Sequence of chain A:
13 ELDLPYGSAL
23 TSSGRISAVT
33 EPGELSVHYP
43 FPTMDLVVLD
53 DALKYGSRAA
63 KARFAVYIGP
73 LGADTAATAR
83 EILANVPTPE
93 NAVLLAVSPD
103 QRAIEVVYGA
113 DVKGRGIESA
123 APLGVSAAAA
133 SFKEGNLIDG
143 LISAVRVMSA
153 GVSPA

Sequence of chain B:
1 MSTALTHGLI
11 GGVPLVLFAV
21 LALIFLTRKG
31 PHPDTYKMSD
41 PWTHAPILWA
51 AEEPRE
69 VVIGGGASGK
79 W

Residue-level contacts at the interface:
Residue D102 in chain A contacts residue W42 in chain B (closest heavy-atom distance 2.6 Å).
Residue V108 in chain A interacts with residue A75 in chain B (closest heavy-atom distance 2.9 Å).
Residue R82 in chain A interacts with residue I71 in chain B (closest heavy-atom distance 3.4 Å).
Residue A131 in chain A is in contact with residue W79 in chain B (closest heavy-atom distance 3.6 Å).
Residue A123 in chain A interacts with residue A75 in chain B (closest heavy-atom distance 3.7 Å).
Residue V127 in chain A interacts with residue S76 in chain B (closest heavy-atom distance 3.3 Å).
Residue V68 in chain A is in contact with residue I47 in chain B (closest heavy-atom distance 3.7 Å).
Residue R82 in chain A is in contact with residue G73 in chain B (closest heavy-atom distance 3.2 Å).
Residue P44 in chain A is in contact with residue H32 in chain B (closest heavy-atom distance 3.7 Å).
Residue I106 in chain A is in contact with residue S76 in chain B (closest heavy-atom distance 3.2 Å).
Residue R60 in chain A contacts residue E53 in chain B (closest heavy-atom distance 3.5 Å).
Residue A105 in chain A interacts with residue G77 in chain B (closest heavy-atom distance 3.5 Å).
Residue R104 in chain A contacts residue W79 in chain B (closest heavy-atom distance 3.6 Å).
Residue G137 in chain A is in contact with residue M38 in chain B (closest heavy-atom distance 3.3 Å).
Residue L55 in chain A interacts with residue A50 in chain B (closest heavy-atom distance 3.6 Å).
Residue I70 in chain A interacts with residue I47 in chain B (closest heavy-atom distance 3.1 Å).
Residue R104 in chain A is in contact with residue K78 in chain B (closest heavy-atom distance 3.6 Å).
Residue K135 in chain A contacts residue W79 in chain B (closest heavy-atom distance 3.5 Å).
Residue I106 in chain A is in contact with residue W79 in chain B (closest heavy-atom distance 3.4 Å).
Residue G111 in chain A contacts residue G72 in chain B (closest heavy-atom distance 3.2 Å).
Residue L55 in chain A is in contact with residue E53 in chain B (closest heavy-atom distance 3.4 Å).
Residue P72 in chain A is in contact with residue P46 in chain B (closest heavy-atom distance 3.7 Å).
Residue E107 in chain A contacts residue S76 in chain B (closest heavy-atom distance 3.4 Å).
Residue F66 in chain A contacts residue W49 in chain B (closest heavy-atom distance 3.7 Å).
Residue D102 in chain A interacts with residue P41 in chain B (closest heavy-atom distance 3.5 Å).
Residue P42 in chain A is in contact with residue Y36 in chain B (closest heavy-atom distance 2.8 Å).
Residue Y110 in chain A interacts with residue G73 in chain B (closest heavy-atom distance 3.7 Å).
Residue Y69 in chain A interacts with residue I47 in chain B (closest heavy-atom distance 3.4 Å).
Residue V68 in chain A contacts residue W49 in chain B (closest heavy-atom distance 2.8 Å).
Residue P42 in chain A contacts residue H44 in chain B (closest heavy-atom distance 3.5 Å).
Residue H40 in chain A is in contact with residue H44 in chain B (closest heavy-atom distance 2.9 Å).
Residue F43 in chain A is in contact with residue W49 in chain B (closest heavy-atom distance 3.7 Å).
Residue F43 in chain A interacts with residue W42 in chain B (closest heavy-atom distance 3.5 Å).
Residue I106 in chain A contacts residue G77 in chain B (closest heavy-atom distance 3.1 Å).
Residue I70 in chain A contacts residue W49 in chain B (closest heavy-atom distance 3.6 Å).
Residue V127 in chain A is in contact with residue G77 in chain B (closest heavy-atom distance 3.7 Å).
Residue F43 in chain A contacts residue Y36 in chain B (closest heavy-atom distance 3.7 Å).
Residue V68 in chain A interacts with residue L48 in chain B (closest heavy-atom distance 3.5 Å).
Residue S59 in chain A interacts with residue E53 in chain B (closest heavy-atom distance 3.0 Å).
Residue R65 in chain A interacts with residue P54 in chain B (closest heavy-atom distance 2.3 Å).
Residue L51 in chain A contacts residue W49 in chain B (closest heavy-atom distance 3.7 Å).
Residue Y41 in chain A interacts with residue P33 in chain B (closest heavy-atom distance 3.5 Å).
Residue P44 in chain A is in contact with residue T35 in chain B (closest heavy-atom distance 3.6 Å).
Residue Y41 in chain A contacts residue W49 in chain B (closest heavy-atom distance 3.2 Å).
Residue L139 in chain A interacts with residue M38 in chain B (closest heavy-atom distance 3.6 Å).
Residue A64 in chain A is in contact with residue E53 in chain B (closest heavy-atom distance 3.0 Å).
Residue T45 in chain A is in contact with residue H32 in chain B (closest heavy-atom distance 3.4 Å).
Residue F43 in chain A interacts with residue H32 in chain B (closest heavy-atom distance 2.7 Å).
Residue V108 in chain A interacts with residue G74 in chain B (closest heavy-atom distance 3.2 Å).
Residue P42 in chain A is in contact with residue T35 in chain B (closest heavy-atom distance 3.4 Å).
Residue P91 in chain A interacts with residue V69 in chain B (closest heavy-atom distance 3.4 Å).
Residue R65 in chain A contacts residue E56 in chain B (closest heavy-atom distance 3.7 Å).
Residue L37 in chain A interacts with residue P31 in chain B (closest heavy-atom distance 3.5 Å).
Residue Y110 in chain A contacts residue G72 in chain B (closest heavy-atom distance 3.4 Å).
Residue E107 in chain A contacts residue A75 in chain B (closest heavy-atom distance 3.2 Å).
Residue A67 in chain A is in contact with residue W49 in chain B (closest heavy-atom distance 3.6 Å).
Residue V109 in chain A is in contact with residue G73 in chain B (closest heavy-atom distance 3.4 Å).
Residue P42 in chain A is in contact with residue D34 in chain B (closest heavy-atom distance 3.4 Å).
Residue F134 in chain A is in contact with residue M38 in chain B (closest heavy-atom distance 3.6 Å).
Residue R65 in chain A contacts residue R55 in chain B (closest heavy-atom distance 3.5 Å).

This data describes a binding interaction between two proteins.